Interface contacts:
Residue Q361 in chain B interacts with residue V63 in chain A (closest heavy-atom distance 4.3 Å).
Residue Q361 in chain B contacts residue V62 in chain A (closest heavy-atom distance 4.8 Å).
Residue T366 in chain B is in contact with residue D2 in chain A (closest heavy-atom distance 4.6 Å).

These two protein chains interact to form a complex.

Sequence of chain B:
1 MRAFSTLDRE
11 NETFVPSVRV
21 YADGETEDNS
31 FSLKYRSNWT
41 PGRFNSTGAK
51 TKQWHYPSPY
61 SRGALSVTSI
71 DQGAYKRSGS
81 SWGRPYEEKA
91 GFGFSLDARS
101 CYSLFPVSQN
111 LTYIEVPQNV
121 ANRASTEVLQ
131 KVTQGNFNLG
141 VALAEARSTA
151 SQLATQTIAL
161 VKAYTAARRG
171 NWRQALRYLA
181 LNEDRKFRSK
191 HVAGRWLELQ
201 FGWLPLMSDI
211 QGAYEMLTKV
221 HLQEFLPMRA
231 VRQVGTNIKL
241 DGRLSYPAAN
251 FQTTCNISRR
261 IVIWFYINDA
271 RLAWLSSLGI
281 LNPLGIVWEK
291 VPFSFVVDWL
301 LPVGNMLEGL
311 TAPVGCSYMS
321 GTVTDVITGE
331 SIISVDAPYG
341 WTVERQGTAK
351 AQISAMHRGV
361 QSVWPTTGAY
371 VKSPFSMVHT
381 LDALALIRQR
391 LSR

Sequence of chain A:
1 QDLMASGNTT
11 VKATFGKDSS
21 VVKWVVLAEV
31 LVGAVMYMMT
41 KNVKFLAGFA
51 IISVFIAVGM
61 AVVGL